Interface contacts:
Residue V222 in chain A is in contact with residue D118 in chain B (closest heavy-atom distance 4.3 Å).
Residue V222 in chain A interacts with residue F119 in chain B (closest heavy-atom distance 3.9 Å).
Residue V222 in chain A is in contact with residue L116 in chain B (closest heavy-atom distance 3.8 Å).
Residue V223 in chain A contacts residue L116 in chain B (closest heavy-atom distance 3.6 Å).
Residue V222 in chain A is in contact with residue V117 in chain B (closest heavy-atom distance 4.4 Å).
Residue N226 in chain A is in contact with residue L116 in chain B (closest heavy-atom distance 4.5 Å).
Residue K219 in chain A contacts residue D118 in chain B (closest heavy-atom distance 3.9 Å).
Residue P216 in chain A interacts with residue F119 in chain B (closest heavy-atom distance 3.5 Å).
Residue Y217 in chain A contacts residue L120 in chain B (closest heavy-atom distance 4.0 Å).
Residue V222 in chain A is in contact with residue Q122 in chain B (closest heavy-atom distance 4.5 Å).
Residue Y217 in chain A is in contact with residue F119 in chain B (closest heavy-atom distance 4.2 Å).
Residue K219 in chain A interacts with residue L116 in chain B (closest heavy-atom distance 3.6 Å).
Residue L218 in chain A contacts residue D118 in chain B (closest heavy-atom distance 4.6 Å).
Residue Y217 in chain A contacts residue D118 in chain B (closest heavy-atom distance 4.7 Å).
Residue K219 in chain A contacts residue V117 in chain B (closest heavy-atom distance 4.3 Å).

Sequence of chain B:
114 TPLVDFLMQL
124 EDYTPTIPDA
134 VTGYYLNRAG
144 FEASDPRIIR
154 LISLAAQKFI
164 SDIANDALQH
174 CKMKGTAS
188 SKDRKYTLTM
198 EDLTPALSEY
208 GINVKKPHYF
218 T

These two protein chains interact to form a complex.

Sequence of chain A:
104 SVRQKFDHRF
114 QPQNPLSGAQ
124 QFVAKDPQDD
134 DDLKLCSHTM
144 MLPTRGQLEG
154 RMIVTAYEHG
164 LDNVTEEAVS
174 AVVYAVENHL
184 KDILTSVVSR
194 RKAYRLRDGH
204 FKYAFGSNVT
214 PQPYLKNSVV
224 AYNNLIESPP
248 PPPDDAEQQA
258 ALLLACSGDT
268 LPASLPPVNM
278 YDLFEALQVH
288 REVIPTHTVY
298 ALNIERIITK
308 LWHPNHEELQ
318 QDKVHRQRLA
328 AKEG